Sequence of chain A:
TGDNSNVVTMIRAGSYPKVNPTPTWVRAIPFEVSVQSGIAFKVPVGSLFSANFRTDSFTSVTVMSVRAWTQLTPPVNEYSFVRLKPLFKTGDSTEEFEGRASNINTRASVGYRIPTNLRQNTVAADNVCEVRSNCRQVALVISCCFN

This data describes a binding interaction between two proteins.

Sequence of chain B:
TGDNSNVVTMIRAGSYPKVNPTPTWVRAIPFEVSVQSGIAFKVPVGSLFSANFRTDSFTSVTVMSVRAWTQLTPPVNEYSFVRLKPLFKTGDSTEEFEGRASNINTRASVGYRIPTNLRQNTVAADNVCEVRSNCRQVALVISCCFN

Residue-level contacts at the interface:
Residue P127 in chain B contacts residue S17 in chain A (closest heavy-atom distance 3.4 Å).
Residue W81 in chain B contacts residue P29 in chain A (closest heavy-atom distance 3.6 Å).
Residue R125 in chain B is in contact with residue T21 in chain A (closest heavy-atom distance 2.8 Å).
Residue T34 in chain B is in contact with residue R66 in chain A (closest heavy-atom distance 3.1 Å).
Residue N129 in chain B is in contact with residue S17 in chain A (closest heavy-atom distance 3.5 Å).
Residue W81 in chain B interacts with residue S27 in chain A (closest heavy-atom distance 3.4 Å).
Residue A25 in chain B is in contact with residue S121 in chain A (closest heavy-atom distance 3.1 Å).
Residue S121 in chain B contacts residue G26 in chain A (closest heavy-atom distance 3.0 Å).
Residue P29 in chain B is in contact with residue W81 in chain A (closest heavy-atom distance 3.6 Å).
Residue G123 in chain B is in contact with residue I23 in chain A (closest heavy-atom distance 2.9 Å).
Residue F65 in chain B contacts residue P33 in chain A (closest heavy-atom distance 3.2 Å).
Residue D15 in chain B interacts with residue R125 in chain A (closest heavy-atom distance 3.0 Å).
Residue N64 in chain B is in contact with residue T34 in chain A (closest heavy-atom distance 3.4 Å).
Residue Y28 in chain B interacts with residue W81 in chain A (closest heavy-atom distance 3.3 Å).
Residue R66 in chain B interacts with residue S69 in chain A (closest heavy-atom distance 3.0 Å).
Residue N18 in chain B interacts with residue N129 in chain A (closest heavy-atom distance 3.1 Å).
Residue V19 in chain B contacts residue P127 in chain A (closest heavy-atom distance 3.6 Å).
Residue W37 in chain B interacts with residue W37 in chain A (closest heavy-atom distance 3.4 Å).
Residue R66 in chain B interacts with residue F70 in chain A (closest heavy-atom distance 3.2 Å).
Residue R125 in chain B contacts residue D15 in chain A (closest heavy-atom distance 3.0 Å).
Residue F70 in chain B interacts with residue R66 in chain A (closest heavy-atom distance 3.2 Å).
Residue R66 in chain B interacts with residue P35 in chain A (closest heavy-atom distance 2.9 Å).
Residue N129 in chain B contacts residue N18 in chain A (closest heavy-atom distance 3.1 Å).
Residue T34 in chain B contacts residue N64 in chain A (closest heavy-atom distance 3.4 Å).
Residue M22 in chain B is in contact with residue G123 in chain A (closest heavy-atom distance 3.5 Å).
Residue R125 in chain B is in contact with residue G14 in chain A (closest heavy-atom distance 2.4 Å).
Residue R39 in chain B is in contact with residue P35 in chain A (closest heavy-atom distance 3.3 Å).
Residue R66 in chain B interacts with residue T34 in chain A (closest heavy-atom distance 3.1 Å).
Residue Y124 in chain B interacts with residue I23 in chain A (closest heavy-atom distance 3.6 Å).
Residue G26 in chain B interacts with residue W81 in chain A (closest heavy-atom distance 2.8 Å).
Residue F100 in chain B contacts residue V20 in chain A (closest heavy-atom distance 3.6 Å).
Residue S121 in chain B interacts with residue A25 in chain A (closest heavy-atom distance 3.1 Å).
Residue G123 in chain B is in contact with residue M22 in chain A (closest heavy-atom distance 3.5 Å).
Residue P35 in chain B contacts residue R66 in chain A (closest heavy-atom distance 2.9 Å).
Residue D15 in chain B contacts residue T128 in chain A (closest heavy-atom distance 2.4 Å).
Residue S69 in chain B contacts residue R66 in chain A (closest heavy-atom distance 3.0 Å).
Residue P33 in chain B is in contact with residue F65 in chain A (closest heavy-atom distance 3.2 Å).
Residue S17 in chain B is in contact with residue N129 in chain A (closest heavy-atom distance 3.5 Å).
Residue T21 in chain B is in contact with residue Y124 in chain A (closest heavy-atom distance 3.2 Å).
Residue I23 in chain B contacts residue Y124 in chain A (closest heavy-atom distance 3.6 Å).
Residue P33 in chain B contacts residue R39 in chain A (closest heavy-atom distance 2.9 Å).
Residue R125 in chain B interacts with residue V20 in chain A (closest heavy-atom distance 3.3 Å).
Residue R125 in chain B interacts with residue T13 in chain A (closest heavy-atom distance 3.5 Å).
Residue S27 in chain B is in contact with residue W81 in chain A (closest heavy-atom distance 3.4 Å).
Residue P35 in chain B contacts residue R39 in chain A (closest heavy-atom distance 3.3 Å).
Residue V20 in chain B interacts with residue E107 in chain A (closest heavy-atom distance 3.6 Å).
Residue R39 in chain B is in contact with residue P33 in chain A (closest heavy-atom distance 2.9 Å).
Residue P127 in chain B is in contact with residue V19 in chain A (closest heavy-atom distance 3.6 Å).
Residue T128 in chain B interacts with residue D15 in chain A (closest heavy-atom distance 2.4 Å).
Residue G14 in chain B is in contact with residue R125 in chain A (closest heavy-atom distance 2.4 Å).
Residue Y124 in chain B contacts residue T21 in chain A (closest heavy-atom distance 3.2 Å).
Residue W81 in chain B is in contact with residue Y28 in chain A (closest heavy-atom distance 3.3 Å).
Residue W81 in chain B contacts residue G26 in chain A (closest heavy-atom distance 2.8 Å).
Residue V20 in chain B contacts residue R125 in chain A (closest heavy-atom distance 3.3 Å).
Residue V20 in chain B interacts with residue F100 in chain A (closest heavy-atom distance 3.6 Å).
Residue S17 in chain B interacts with residue P127 in chain A (closest heavy-atom distance 3.4 Å).
Residue T21 in chain B interacts with residue R125 in chain A (closest heavy-atom distance 2.8 Å).
Residue T13 in chain B is in contact with residue R125 in chain A (closest heavy-atom distance 3.5 Å).
Residue I23 in chain B interacts with residue G123 in chain A (closest heavy-atom distance 2.9 Å).
Residue G26 in chain B interacts with residue S121 in chain A (closest heavy-atom distance 3.0 Å).